These two protein chains interact to form a complex.

Sequence of the first protein:
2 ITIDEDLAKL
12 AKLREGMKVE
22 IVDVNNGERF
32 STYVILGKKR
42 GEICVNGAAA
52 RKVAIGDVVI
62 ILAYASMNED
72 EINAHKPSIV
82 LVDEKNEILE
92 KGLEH

Sequence of the second protein:
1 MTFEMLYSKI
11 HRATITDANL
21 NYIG

Contacts between the two chains:
Residue N47 in the first protein is in contact with residue N19 in the second protein (closest heavy-atom distance 3.3 Å).
Residue I61 in the first protein interacts with residue I10 in the second protein (closest heavy-atom distance 3.4 Å).
Residue A64 in the first protein contacts residue Y7 in the second protein (closest heavy-atom distance 2.7 Å).
Residue V60 in the first protein interacts with residue I15 in the second protein (closest heavy-atom distance 3.5 Å).
Residue A66 in the first protein interacts with residue F3 in the second protein (closest heavy-atom distance 3.3 Å).
Residue I56 in the first protein interacts with residue T16 in the second protein (closest heavy-atom distance 3.5 Å).
Residue I44 in the first protein contacts residue T16 in the second protein (closest heavy-atom distance 2.8 Å).
Residue D58 in the first protein is in contact with residue T14 in the second protein (closest heavy-atom distance 3.5 Å).
Residue L14 in the first protein interacts with residue S8 in the second protein (closest heavy-atom distance 3.5 Å).
Residue V60 in the first protein interacts with residue A13 in the second protein (closest heavy-atom distance 2.8 Å).
Residue A66 in the first protein contacts residue E4 in the second protein (closest heavy-atom distance 3.4 Å).
Residue G48 in the first protein interacts with residue L20 in the second protein (closest heavy-atom distance 3.3 Å).
Residue G48 in the first protein interacts with residue N19 in the second protein (closest heavy-atom distance 2.8 Å).
Residue I44 in the first protein interacts with residue T14 in the second protein (closest heavy-atom distance 3.4 Å).
Residue D58 in the first protein is in contact with residue A13 in the second protein (closest heavy-atom distance 3.6 Å).
Residue A66 in the first protein interacts with residue M5 in the second protein (closest heavy-atom distance 2.8 Å).
Residue K13 in the first protein is in contact with residue Y7 in the second protein (closest heavy-atom distance 3.5 Å).
Residue G57 in the first protein interacts with residue I15 in the second protein (closest heavy-atom distance 2.7 Å).
Residue V81 in the first protein is in contact with residue I10 in the second protein (closest heavy-atom distance 3.4 Å).
Residue I62 in the first protein contacts residue I10 in the second protein (closest heavy-atom distance 2.8 Å).
Residue I44 in the first protein interacts with residue I15 in the second protein (closest heavy-atom distance 3.5 Å).
Residue L82 in the first protein interacts with residue H11 in the second protein (closest heavy-atom distance 3.5 Å).
Residue I56 in the first protein contacts residue I15 in the second protein (closest heavy-atom distance 3.6 Å).
Residue Y65 in the first protein is in contact with residue M5 in the second protein (closest heavy-atom distance 3.2 Å).
Residue M68 in the first protein contacts residue T2 in the second protein (closest heavy-atom distance 3.1 Å).
Residue H76 in the first protein is in contact with residue L6 in the second protein (closest heavy-atom distance 2.8 Å).
Residue A64 in the first protein contacts residue S8 in the second protein (closest heavy-atom distance 2.8 Å).
Residue V81 in the first protein interacts with residue H11 in the second protein (closest heavy-atom distance 2.7 Å).
Residue S79 in the first protein is in contact with residue K9 in the second protein (closest heavy-atom distance 3.0 Å).
Residue N87 in the first protein interacts with residue T14 in the second protein (closest heavy-atom distance 2.7 Å).
Residue V60 in the first protein interacts with residue R12 in the second protein (closest heavy-atom distance 3.1 Å).
Residue Y65 in the first protein contacts residue L6 in the second protein (closest heavy-atom distance 3.6 Å).
Residue I62 in the first protein interacts with residue K9 in the second protein (closest heavy-atom distance 3.0 Å).
Residue S79 in the first protein is in contact with residue S8 in the second protein (closest heavy-atom distance 3.2 Å).
Residue S67 in the first protein interacts with residue F3 in the second protein (closest heavy-atom distance 3.4 Å).
Residue V83 in the first protein contacts residue H11 in the second protein (closest heavy-atom distance 3.6 Å).
Residue V46 in the first protein contacts residue N19 in the second protein (closest heavy-atom distance 2.8 Å).
Residue H96 in the first protein is in contact with residue L6 in the second protein (closest heavy-atom distance 3.4 Å).
Residue V46 in the first protein contacts residue A18 in the second protein (closest heavy-atom distance 3.2 Å).
Residue V59 in the first protein interacts with residue R12 in the second protein (closest heavy-atom distance 3.4 Å).
Residue I44 in the first protein is in contact with residue D17 in the second protein (closest heavy-atom distance 3.4 Å).
Residue N69 in the first protein is in contact with residue M1 in the second protein (closest heavy-atom distance 3.6 Å).
Residue L8 in the first protein is in contact with residue I10 in the second protein (closest heavy-atom distance 3.6 Å).
Residue V81 in the first protein is in contact with residue K9 in the second protein (closest heavy-atom distance 2.8 Å).
Residue E43 in the first protein is in contact with residue T16 in the second protein (closest heavy-atom distance 3.6 Å).
Residue P78 in the first protein interacts with residue Y7 in the second protein (closest heavy-atom distance 3.3 Å).
Residue S79 in the first protein is in contact with residue Y7 in the second protein (closest heavy-atom distance 3.1 Å).
Residue I44 in the first protein is in contact with residue A13 in the second protein (closest heavy-atom distance 3.2 Å).
Residue V59 in the first protein contacts residue A13 in the second protein (closest heavy-atom distance 3.2 Å).
Residue D58 in the first protein is in contact with residue I15 in the second protein (closest heavy-atom distance 3.0 Å).
Residue N47 in the first protein contacts residue Y22 in the second protein (closest heavy-atom distance 3.5 Å).
Residue L63 in the first protein interacts with residue S8 in the second protein (closest heavy-atom distance 3.6 Å).
Residue G42 in the first protein interacts with residue T16 in the second protein (closest heavy-atom distance 3.5 Å).
Residue C45 in the first protein interacts with residue D17 in the second protein (closest heavy-atom distance 3.1 Å).
Residue A51 in the first protein interacts with residue L20 in the second protein (closest heavy-atom distance 3.7 Å).
Residue N87 in the first protein contacts residue A13 in the second protein (closest heavy-atom distance 3.4 Å).
Residue V46 in the first protein is in contact with residue D17 in the second protein (closest heavy-atom distance 3.0 Å).
Residue M68 in the first protein contacts residue F3 in the second protein (closest heavy-atom distance 2.9 Å).
Residue A12 in the first protein interacts with residue S8 in the second protein (closest heavy-atom distance 2.6 Å).
Residue V83 in the first protein contacts residue A13 in the second protein (closest heavy-atom distance 3.6 Å).